Sequence of the second protein:
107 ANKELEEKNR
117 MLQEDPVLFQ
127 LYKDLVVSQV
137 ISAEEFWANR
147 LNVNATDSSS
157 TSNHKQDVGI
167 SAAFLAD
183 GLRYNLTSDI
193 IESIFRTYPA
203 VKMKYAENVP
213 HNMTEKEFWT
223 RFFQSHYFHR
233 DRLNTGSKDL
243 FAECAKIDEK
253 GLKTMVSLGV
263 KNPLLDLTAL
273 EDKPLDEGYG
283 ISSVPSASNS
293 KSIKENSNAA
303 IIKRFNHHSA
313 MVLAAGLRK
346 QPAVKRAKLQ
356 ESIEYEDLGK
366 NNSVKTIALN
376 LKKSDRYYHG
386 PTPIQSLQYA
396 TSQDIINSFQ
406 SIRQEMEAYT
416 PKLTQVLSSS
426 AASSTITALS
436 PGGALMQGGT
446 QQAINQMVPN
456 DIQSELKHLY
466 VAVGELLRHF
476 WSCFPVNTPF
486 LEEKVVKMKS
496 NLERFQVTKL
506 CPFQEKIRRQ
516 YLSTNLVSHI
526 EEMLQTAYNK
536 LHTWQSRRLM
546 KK

These two protein chains interact to form a complex.

Residue-level contacts at the interface:
Residue N590 in the first protein interacts with residue L319 in the second protein (closest heavy-atom distance 3.5 Å).
Residue Y553 in the first protein contacts residue H231 in the second protein (closest heavy-atom distance 3.1 Å).
Residue I569 in the first protein is in contact with residue N308 in the second protein (closest heavy-atom distance 2.6 Å).
Residue E546 in the first protein contacts residue I304 in the second protein (closest heavy-atom distance 3.3 Å).
Residue E576 in the first protein contacts residue N308 in the second protein (closest heavy-atom distance 2.8 Å).
Residue Y553 in the first protein contacts residue R232 in the second protein (closest heavy-atom distance 3.2 Å).
Residue Y16 in the first protein is in contact with residue D362 in the second protein (closest heavy-atom distance 3.4 Å).
Residue E586 in the first protein interacts with residue L319 in the second protein (closest heavy-atom distance 3.1 Å).
Residue H210 in the first protein contacts residue D274 in the second protein (closest heavy-atom distance 3.3 Å).
Residue E586 in the first protein is in contact with residue V349 in the second protein (closest heavy-atom distance 3.5 Å).
Residue E546 in the first protein contacts residue E297 in the second protein (closest heavy-atom distance 3.5 Å).
Residue Q585 in the first protein interacts with residue L266 in the second protein (closest heavy-atom distance 3.6 Å).
Residue K113 in the first protein interacts with residue P276 in the second protein (closest heavy-atom distance 3.3 Å).
Residue Y553 in the first protein contacts residue F307 in the second protein (closest heavy-atom distance 3.4 Å).
Residue L567 in the first protein interacts with residue S311 in the second protein (closest heavy-atom distance 3.4 Å).
Residue E589 in the first protein interacts with residue E356 in the second protein (closest heavy-atom distance 3.7 Å).
Residue E559 in the first protein contacts residue F307 in the second protein (closest heavy-atom distance 3.6 Å).
Residue Q733 in the first protein is in contact with residue D362 in the second protein (closest heavy-atom distance 3.1 Å).
Residue R592 in the first protein is in contact with residue Q162 in the second protein (closest heavy-atom distance 3.5 Å).
Residue Y553 in the first protein interacts with residue F230 in the second protein (closest heavy-atom distance 2.7 Å).
Residue G574 in the first protein contacts residue T270 in the second protein (closest heavy-atom distance 3.7 Å).
Residue L558 in the first protein is in contact with residue F307 in the second protein (closest heavy-atom distance 3.5 Å).
Residue T425 in the first protein interacts with residue S292 in the second protein (closest heavy-atom distance 3.6 Å).
Residue Y18 in the first protein interacts with residue D362 in the second protein (closest heavy-atom distance 3.2 Å).
Residue K671 in the first protein interacts with residue D362 in the second protein (closest heavy-atom distance 3.0 Å).
Residue V579 in the first protein interacts with residue K255 in the second protein (closest heavy-atom distance 3.6 Å).
Residue R669 in the first protein is in contact with residue Y360 in the second protein (closest heavy-atom distance 3.7 Å).
Residue A550 in the first protein interacts with residue N300 in the second protein (closest heavy-atom distance 3.2 Å).
Residue K82 in the first protein interacts with residue S357 in the second protein (closest heavy-atom distance 3.5 Å).
Residue Y18 in the first protein contacts residue L363 in the second protein (closest heavy-atom distance 3.3 Å).
Residue N430 in the first protein interacts with residue A289 in the second protein (closest heavy-atom distance 3.7 Å).
Residue T571 in the first protein contacts residue I304 in the second protein (closest heavy-atom distance 3.6 Å).
Residue I428 in the first protein contacts residue S292 in the second protein (closest heavy-atom distance 3.5 Å).
Residue L581 in the first protein contacts residue L267 in the second protein (closest heavy-atom distance 3.7 Å).
Residue G127 in the first protein contacts residue L277 in the second protein (closest heavy-atom distance 3.7 Å).
Residue R125 in the first protein contacts residue T256 in the second protein (closest heavy-atom distance 3.1 Å).
Residue Y16 in the first protein is in contact with residue L363 in the second protein (closest heavy-atom distance 3.5 Å).
Residue R730 in the first protein interacts with residue N366 in the second protein (closest heavy-atom distance 3.4 Å).
Residue K128 in the first protein is in contact with residue L277 in the second protein (closest heavy-atom distance 3.2 Å).
Residue K583 in the first protein interacts with residue L315 in the second protein (closest heavy-atom distance 3.5 Å).
Residue T672 in the first protein is in contact with residue D362 in the second protein (closest heavy-atom distance 2.3 Å).
Residue E559 in the first protein is in contact with residue R232 in the second protein (closest heavy-atom distance 2.9 Å).
Residue Q562 in the first protein contacts residue F307 in the second protein (closest heavy-atom distance 3.4 Å).
Residue E589 in the first protein contacts residue K353 in the second protein (closest heavy-atom distance 2.6 Å).
Residue K603 in the first protein interacts with residue L269 in the second protein (closest heavy-atom distance 3.4 Å).
Residue E582 in the first protein contacts residue V262 in the second protein (closest heavy-atom distance 3.2 Å).
Residue Y14 in the first protein contacts residue L363 in the second protein (closest heavy-atom distance 3.5 Å).
Residue E576 in the first protein is in contact with residue K305 in the second protein (closest heavy-atom distance 3.0 Å).
Residue I569 in the first protein is in contact with residue I304 in the second protein (closest heavy-atom distance 3.7 Å).
Residue Y553 in the first protein is in contact with residue I303 in the second protein (closest heavy-atom distance 3.7 Å).
Residue T425 in the first protein is in contact with residue N291 in the second protein (closest heavy-atom distance 3.2 Å).
Residue Y614 in the first protein is in contact with residue K353 in the second protein (closest heavy-atom distance 3.2 Å).
Residue T425 in the first protein contacts residue A289 in the second protein (closest heavy-atom distance 3.6 Å).
Residue N250 in the first protein interacts with residue I283 in the second protein (closest heavy-atom distance 3.4 Å).
Residue K583 in the first protein contacts residue A312 in the second protein (closest heavy-atom distance 3.6 Å).
Residue A575 in the first protein contacts residue K255 in the second protein (closest heavy-atom distance 3.5 Å).
Residue D245 in the first protein interacts with residue I283 in the second protein (closest heavy-atom distance 3.0 Å).
Residue S578 in the first protein interacts with residue L267 in the second protein (closest heavy-atom distance 3.2 Å).
Residue E86 in the first protein interacts with residue Y360 in the second protein (closest heavy-atom distance 2.8 Å).
Residue D573 in the first protein interacts with residue K305 in the second protein (closest heavy-atom distance 3.3 Å).

Sequence of the first protein:
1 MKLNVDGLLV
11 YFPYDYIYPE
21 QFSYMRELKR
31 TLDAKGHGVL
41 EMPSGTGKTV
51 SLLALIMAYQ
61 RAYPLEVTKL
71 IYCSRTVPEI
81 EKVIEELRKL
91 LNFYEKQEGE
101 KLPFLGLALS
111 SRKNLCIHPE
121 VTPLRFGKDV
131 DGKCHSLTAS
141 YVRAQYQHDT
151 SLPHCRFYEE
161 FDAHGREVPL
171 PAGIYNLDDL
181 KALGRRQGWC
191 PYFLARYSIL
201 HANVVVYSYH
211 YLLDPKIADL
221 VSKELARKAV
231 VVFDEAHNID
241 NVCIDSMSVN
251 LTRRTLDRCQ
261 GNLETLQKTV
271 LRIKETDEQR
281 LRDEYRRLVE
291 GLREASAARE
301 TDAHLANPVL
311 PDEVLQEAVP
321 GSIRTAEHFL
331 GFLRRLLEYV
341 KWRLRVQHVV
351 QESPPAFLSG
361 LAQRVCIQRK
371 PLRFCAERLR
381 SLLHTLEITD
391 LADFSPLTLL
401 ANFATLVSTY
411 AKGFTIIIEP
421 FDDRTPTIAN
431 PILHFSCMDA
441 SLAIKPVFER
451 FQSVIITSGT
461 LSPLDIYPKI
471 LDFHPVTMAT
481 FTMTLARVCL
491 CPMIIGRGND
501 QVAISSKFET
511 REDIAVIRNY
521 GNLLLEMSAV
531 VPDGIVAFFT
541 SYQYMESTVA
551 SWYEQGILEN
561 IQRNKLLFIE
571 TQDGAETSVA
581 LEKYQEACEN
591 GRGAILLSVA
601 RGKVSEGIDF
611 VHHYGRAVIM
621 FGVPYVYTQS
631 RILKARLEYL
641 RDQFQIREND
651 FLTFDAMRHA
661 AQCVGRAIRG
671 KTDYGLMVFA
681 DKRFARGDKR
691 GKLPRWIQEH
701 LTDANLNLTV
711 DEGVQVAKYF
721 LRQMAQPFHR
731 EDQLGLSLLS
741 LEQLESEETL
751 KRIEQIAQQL